Interface contacts:
Residue E162 in protein 2 contacts residue K116 in protein 1 (closest heavy-atom distance 3.2 Å).
Residue F194 in protein 2 contacts residue S87 in protein 1 (closest heavy-atom distance 4.8 Å).
Residue F193 in protein 2 interacts with residue S87 in protein 1 (closest heavy-atom distance 4.0 Å).
Residue G198 in protein 2 interacts with residue F85 in protein 1 (closest heavy-atom distance 4.5 Å).
Residue E162 in protein 2 is in contact with residue R117 in protein 1 (closest heavy-atom distance 4.0 Å).
Residue G192 in protein 2 is in contact with residue F85 in protein 1 (closest heavy-atom distance 4.5 Å).
Residue E161 in protein 2 interacts with residue K116 in protein 1 (closest heavy-atom distance 4.4 Å).
Residue E162 in protein 2 interacts with residue V118 in protein 1 (closest heavy-atom distance 4.8 Å).
Residue F193 in protein 2 is in contact with residue F85 in protein 1 (closest heavy-atom distance 4.8 Å).

Sequence of protein 2:
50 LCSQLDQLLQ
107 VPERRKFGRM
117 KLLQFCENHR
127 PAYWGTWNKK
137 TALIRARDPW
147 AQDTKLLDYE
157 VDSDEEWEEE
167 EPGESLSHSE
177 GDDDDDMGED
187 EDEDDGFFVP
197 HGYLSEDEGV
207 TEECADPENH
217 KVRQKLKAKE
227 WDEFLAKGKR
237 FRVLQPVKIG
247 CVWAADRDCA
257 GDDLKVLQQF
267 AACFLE

Sequence of protein 1:
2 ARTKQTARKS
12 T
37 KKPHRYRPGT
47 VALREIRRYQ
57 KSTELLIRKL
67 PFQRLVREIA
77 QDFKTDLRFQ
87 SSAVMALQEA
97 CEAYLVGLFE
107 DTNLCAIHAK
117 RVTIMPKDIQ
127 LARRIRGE

These two protein chains interact to form a complex.